Residue-level contacts at the interface:
Residue K63 in chain A interacts with residue A62 in chain B (closest heavy-atom distance 3.9 Å).
Residue E44 in chain A contacts residue N59 in chain B (closest heavy-atom distance 3.0 Å).
Residue W48 in chain A is in contact with residue R56 in chain B (closest heavy-atom distance 3.1 Å).
Residue R20 in chain A interacts with residue D73 in chain B (closest heavy-atom distance 3.0 Å).
Residue A69 in chain A contacts residue V109 in chain B (closest heavy-atom distance 3.3 Å).
Residue L59 in chain A interacts with residue A62 in chain B (closest heavy-atom distance 3.9 Å).
Residue D26 in chain A interacts with residue R30 in chain B (closest heavy-atom distance 3.4 Å).
Residue E44 in chain A contacts residue F61 in chain B (closest heavy-atom distance 2.9 Å).
Residue P23 in chain A contacts residue N34 in chain B (closest heavy-atom distance 3.0 Å).
Residue P25 in chain A is in contact with residue R30 in chain B (closest heavy-atom distance 3.3 Å).
Residue N72 in chain A is in contact with residue D73 in chain B (closest heavy-atom distance 3.1 Å).
Residue E70 in chain A is in contact with residue V109 in chain B (closest heavy-atom distance 3.5 Å).
Residue F64 in chain A interacts with residue A62 in chain B (closest heavy-atom distance 3.4 Å).
Residue E44 in chain A is in contact with residue D60 in chain B (closest heavy-atom distance 3.7 Å).
Residue K63 in chain A contacts residue S63 in chain B (closest heavy-atom distance 3.4 Å).
Residue Y60 in chain A interacts with residue A62 in chain B (closest heavy-atom distance 3.7 Å).
Residue K56 in chain A contacts residue F61 in chain B (closest heavy-atom distance 3.4 Å).
Residue Y60 in chain A interacts with residue R66 in chain B (closest heavy-atom distance 3.3 Å).
Residue Y60 in chain A contacts residue L106 in chain B (closest heavy-atom distance 3.5 Å).
Residue E44 in chain A contacts residue R56 in chain B (closest heavy-atom distance 2.8 Å).
Residue W48 in chain A is in contact with residue I98 in chain B (closest heavy-atom distance 3.8 Å).
Residue S67 in chain A is in contact with residue E69 in chain B (closest heavy-atom distance 3.3 Å).
Residue A69 in chain A interacts with residue L106 in chain B (closest heavy-atom distance 3.4 Å).
Residue K45 in chain A is in contact with residue N59 in chain B (closest heavy-atom distance 3.6 Å).
Residue R61 in chain A interacts with residue L106 in chain B (closest heavy-atom distance 3.8 Å).
Residue P23 in chain A contacts residue V70 in chain B (closest heavy-atom distance 3.2 Å).
Residue S49 in chain A interacts with residue G97 in chain B (closest heavy-atom distance 3.8 Å).
Residue W48 in chain A contacts residue F61 in chain B (closest heavy-atom distance 3.6 Å).
Residue F68 in chain A contacts residue E69 in chain B (closest heavy-atom distance 3.2 Å).
Residue F68 in chain A contacts residue V70 in chain B (closest heavy-atom distance 3.5 Å).
Residue W48 in chain A interacts with residue L96 in chain B (closest heavy-atom distance 3.6 Å).
Residue K56 in chain A interacts with residue L104 in chain B (closest heavy-atom distance 3.8 Å).
Residue S67 in chain A is in contact with residue R66 in chain B (closest heavy-atom distance 3.9 Å).
Residue E66 in chain A is in contact with residue R66 in chain B (closest heavy-atom distance 2.5 Å).
Residue K45 in chain A contacts residue R56 in chain B (closest heavy-atom distance 3.5 Å).
Residue W48 in chain A contacts residue D60 in chain B (closest heavy-atom distance 3.4 Å).
Residue R20 in chain A interacts with residue V37 in chain B (closest heavy-atom distance 3.8 Å).
Residue D18 in chain A is in contact with residue R66 in chain B (closest heavy-atom distance 3.4 Å).
Residue Y22 in chain A interacts with residue N34 in chain B (closest heavy-atom distance 3.4 Å).
Residue W48 in chain A interacts with residue G97 in chain B (closest heavy-atom distance 3.5 Å).
Residue K56 in chain A interacts with residue G97 in chain B (closest heavy-atom distance 3.1 Å).
Residue W48 in chain A contacts residue C55 in chain B (closest heavy-atom distance 3.8 Å).
Residue K56 in chain A contacts residue S99 in chain B (closest heavy-atom distance 3.0 Å).
Residue S47 in chain A is in contact with residue R56 in chain B (closest heavy-atom distance 3.9 Å).
Residue S67 in chain A contacts residue L106 in chain B (closest heavy-atom distance 3.1 Å).
Residue M71 in chain A contacts residue R66 in chain B (closest heavy-atom distance 3.6 Å).
Residue L24 in chain A interacts with residue N34 in chain B (closest heavy-atom distance 3.0 Å).
Residue F64 in chain A contacts residue R66 in chain B (closest heavy-atom distance 3.4 Å).
Residue Y60 in chain A interacts with residue E69 in chain B (closest heavy-atom distance 2.5 Å).
Residue A69 in chain A is in contact with residue D107 in chain B (closest heavy-atom distance 3.8 Å).
Residue L24 in chain A contacts residue R66 in chain B (closest heavy-atom distance 3.9 Å).
Residue L24 in chain A is in contact with residue R30 in chain B (closest heavy-atom distance 3.6 Å).
Residue F68 in chain A contacts residue D73 in chain B (closest heavy-atom distance 3.8 Å).
Residue P23 in chain A interacts with residue R66 in chain B (closest heavy-atom distance 2.7 Å).
Residue V57 in chain A contacts residue L104 in chain B (closest heavy-atom distance 3.9 Å).
Residue L24 in chain A interacts with residue M33 in chain B (closest heavy-atom distance 3.9 Å).
Residue A46 in chain A is in contact with residue R56 in chain B (closest heavy-atom distance 2.6 Å).
Residue F68 in chain A interacts with residue R66 in chain B (closest heavy-atom distance 3.5 Å).
Residue K63 in chain A interacts with residue D60 in chain B (closest heavy-atom distance 2.6 Å).
Residue Y60 in chain A is in contact with residue V65 in chain B (closest heavy-atom distance 3.6 Å).

These two protein chains interact to form a complex.

Sequence of chain B:
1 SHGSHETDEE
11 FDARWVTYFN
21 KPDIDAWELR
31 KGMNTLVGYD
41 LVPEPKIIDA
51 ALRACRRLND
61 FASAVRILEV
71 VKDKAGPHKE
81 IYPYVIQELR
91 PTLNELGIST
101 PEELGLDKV

Sequence of chain A:
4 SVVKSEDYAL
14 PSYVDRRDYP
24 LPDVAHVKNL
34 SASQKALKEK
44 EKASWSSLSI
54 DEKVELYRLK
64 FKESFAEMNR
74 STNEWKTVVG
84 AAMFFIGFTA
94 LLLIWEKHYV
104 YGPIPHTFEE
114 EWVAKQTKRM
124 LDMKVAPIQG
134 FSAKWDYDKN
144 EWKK